Contacts between the two chains:
Residue T46 in protein 2 contacts residue I6 in protein 1 (closest heavy-atom distance 3.4 Å).
Residue W70 in protein 2 contacts residue V3 in protein 1 (closest heavy-atom distance 3.8 Å).
Residue K71 in protein 2 is in contact with residue M1 in protein 1 (closest heavy-atom distance 3.6 Å).
Residue F44 in protein 2 is in contact with residue I6 in protein 1 (closest heavy-atom distance 3.9 Å).
Residue F44 in protein 2 is in contact with residue V3 in protein 1 (closest heavy-atom distance 4.1 Å).
Residue T68 in protein 2 interacts with residue I6 in protein 1 (closest heavy-atom distance 3.2 Å).
Residue M69 in protein 2 is in contact with residue V3 in protein 1 (closest heavy-atom distance 3.9 Å).
Residue N96 in protein 2 contacts residue L7 in protein 1 (closest heavy-atom distance 3.4 Å).
Residue Y94 in protein 2 is in contact with residue P5 in protein 1 (closest heavy-atom distance 3.5 Å).
Residue K71 in protein 2 is in contact with residue V3 in protein 1 (closest heavy-atom distance 3.4 Å).
Residue E93 in protein 2 contacts residue V3 in protein 1 (closest heavy-atom distance 4.8 Å).
Residue Y94 in protein 2 interacts with residue W4 in protein 1 (closest heavy-atom distance 4.3 Å).
Residue D47 in protein 2 is in contact with residue L7 in protein 1 (closest heavy-atom distance 3.5 Å).
Residue Y94 in protein 2 interacts with residue V3 in protein 1 (closest heavy-atom distance 4.9 Å).
Residue F44 in protein 2 interacts with residue W4 in protein 1 (closest heavy-atom distance 5.0 Å).
Residue L72 in protein 2 interacts with residue M1 in protein 1 (closest heavy-atom distance 4.5 Å).
Residue T46 in protein 2 contacts residue L7 in protein 1 (closest heavy-atom distance 3.2 Å).
Residue Y94 in protein 2 interacts with residue I6 in protein 1 (closest heavy-atom distance 3.7 Å).

The following describes two proteins that form a bound complex.

Sequence of protein 1:
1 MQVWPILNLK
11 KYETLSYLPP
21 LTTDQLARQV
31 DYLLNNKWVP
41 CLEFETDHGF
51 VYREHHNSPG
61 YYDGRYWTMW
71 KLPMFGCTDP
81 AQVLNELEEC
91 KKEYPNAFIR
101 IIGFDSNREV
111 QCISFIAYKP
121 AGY

Sequence of protein 2:
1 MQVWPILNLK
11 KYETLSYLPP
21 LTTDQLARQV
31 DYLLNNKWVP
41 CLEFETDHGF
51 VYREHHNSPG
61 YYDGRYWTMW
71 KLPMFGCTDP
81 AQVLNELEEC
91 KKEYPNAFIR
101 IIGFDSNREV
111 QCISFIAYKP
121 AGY